Contacts between the two chains:
Residue Q1907 in the second protein contacts residue S232 in the first protein (closest heavy-atom distance 3.5 Å).
Residue K1093 in the second protein contacts residue Q190 in the first protein (closest heavy-atom distance 3.6 Å).
Residue L929 in the second protein is in contact with residue Y203 in the first protein (closest heavy-atom distance 2.7 Å).
Residue D1942 in the second protein is in contact with residue I229 in the first protein (closest heavy-atom distance 3.4 Å).
Residue H785 in the second protein contacts residue A179 in the first protein (closest heavy-atom distance 2.9 Å).
Residue E1478 in the second protein is in contact with residue L284 in the first protein (closest heavy-atom distance 3.4 Å).
Residue W799 in the second protein interacts with residue L181 in the first protein (closest heavy-atom distance 3.6 Å).
Residue I811 in the second protein contacts residue L159 in the first protein (closest heavy-atom distance 3.5 Å).
Residue E1915 in the second protein interacts with residue Q242 in the first protein (closest heavy-atom distance 3.0 Å).
Residue W1911 in the second protein interacts with residue Y233 in the first protein (closest heavy-atom distance 3.4 Å).
Residue D1094 in the second protein is in contact with residue Q190 in the first protein (closest heavy-atom distance 2.9 Å).
Residue V927 in the second protein contacts residue L204 in the first protein (closest heavy-atom distance 3.5 Å).
Residue K926 in the second protein is in contact with residue K205 in the first protein (closest heavy-atom distance 3.6 Å).
Residue M769 in the second protein contacts residue E167 in the first protein (closest heavy-atom distance 3.3 Å).
Residue P805 in the second protein is in contact with residue L178 in the first protein (closest heavy-atom distance 3.3 Å).
Residue V801 in the second protein contacts residue L181 in the first protein (closest heavy-atom distance 3.6 Å).
Residue R814 in the second protein contacts residue L162 in the first protein (closest heavy-atom distance 3.4 Å).
Residue V1946 in the second protein interacts with residue I229 in the first protein (closest heavy-atom distance 3.2 Å).
Residue C792 in the second protein interacts with residue N184 in the first protein (closest heavy-atom distance 3.2 Å).
Residue M770 in the second protein contacts residue L170 in the first protein (closest heavy-atom distance 3.5 Å).
Residue Q1471 in the second protein contacts residue D288 in the first protein (closest heavy-atom distance 3.4 Å).
Residue R1595 in the second protein contacts residue A200 in the first protein (closest heavy-atom distance 3.1 Å).
Residue W1484 in the second protein interacts with residue R255 in the first protein (closest heavy-atom distance 3.1 Å).
Residue E1478 in the second protein interacts with residue F257 in the first protein (closest heavy-atom distance 3.2 Å).
Residue R934 in the second protein contacts residue Y203 in the first protein (closest heavy-atom distance 3.2 Å).
Residue E1479 in the second protein interacts with residue E286 in the first protein (closest heavy-atom distance 3.6 Å).
Residue E1915 in the second protein interacts with residue T239 in the first protein (closest heavy-atom distance 3.2 Å).
Residue S761 in the second protein interacts with residue N156 in the first protein (closest heavy-atom distance 3.3 Å).
Residue V762 in the second protein is in contact with residue L159 in the first protein (closest heavy-atom distance 3.6 Å).
Residue D765 in the second protein interacts with residue T163 in the first protein (closest heavy-atom distance 3.4 Å).
Residue R1473 in the second protein contacts residue D288 in the first protein (closest heavy-atom distance 3.3 Å).
Residue K1903 in the second protein contacts residue D237 in the first protein (closest heavy-atom distance 2.8 Å).
Residue E788 in the second protein is in contact with residue K183 in the first protein (closest heavy-atom distance 3.0 Å).
Residue E1481 in the second protein contacts residue R255 in the first protein (closest heavy-atom distance 3.0 Å).
Residue H1947 in the second protein is in contact with residue Y233 in the first protein (closest heavy-atom distance 2.9 Å).
Residue L929 in the second protein is in contact with residue S202 in the first protein (closest heavy-atom distance 3.3 Å).
Residue F1587 in the second protein interacts with residue S202 in the first protein (closest heavy-atom distance 3.2 Å).
Residue A931 in the second protein interacts with residue A197 in the first protein (closest heavy-atom distance 3.5 Å).
Residue E788 in the second protein interacts with residue T182 in the first protein (closest heavy-atom distance 2.9 Å).
Residue V927 in the second protein contacts residue K205 in the first protein (closest heavy-atom distance 2.7 Å).
Residue Q1902 in the second protein contacts residue D237 in the first protein (closest heavy-atom distance 3.0 Å).
Residue D1094 in the second protein interacts with residue A185 in the first protein (closest heavy-atom distance 3.6 Å).
Residue K778 in the second protein contacts residue D175 in the first protein (closest heavy-atom distance 3.1 Å).
Residue Y923 in the second protein contacts residue N209 in the first protein (closest heavy-atom distance 3.6 Å).
Residue R928 in the second protein interacts with residue S202 in the first protein (closest heavy-atom distance 3.4 Å).
Residue H785 in the second protein is in contact with residue L181 in the first protein (closest heavy-atom distance 3.4 Å).
Residue M770 in the second protein is in contact with residue D175 in the first protein (closest heavy-atom distance 3.0 Å).
Residue M769 in the second protein contacts residue T163 in the first protein (closest heavy-atom distance 3.2 Å).
Residue E1478 in the second protein contacts residue R283 in the first protein (closest heavy-atom distance 3.5 Å).
Residue R1473 in the second protein interacts with residue E286 in the first protein (closest heavy-atom distance 3.6 Å).
Residue R791 in the second protein interacts with residue N187 in the first protein (closest heavy-atom distance 3.1 Å).
Residue E788 in the second protein is in contact with residue L181 in the first protein (closest heavy-atom distance 2.9 Å).
Residue R791 in the second protein contacts residue K183 in the first protein (closest heavy-atom distance 3.5 Å).
Residue P807 in the second protein interacts with residue R166 in the first protein (closest heavy-atom distance 3.4 Å).
Residue R928 in the second protein contacts residue Y203 in the first protein (closest heavy-atom distance 3.4 Å).
Residue W1911 in the second protein contacts residue I229 in the first protein (closest heavy-atom distance 3.5 Å).
Residue W1911 in the second protein is in contact with residue S232 in the first protein (closest heavy-atom distance 3.3 Å).
Residue L1908 in the second protein contacts residue A236 in the first protein (closest heavy-atom distance 3.4 Å).
Residue E1571 in the second protein interacts with residue E221 in the first protein (closest heavy-atom distance 3.6 Å).
Residue K1535 in the second protein contacts residue L215 in the first protein (closest heavy-atom distance 3.5 Å).

Sequence of the first protein:
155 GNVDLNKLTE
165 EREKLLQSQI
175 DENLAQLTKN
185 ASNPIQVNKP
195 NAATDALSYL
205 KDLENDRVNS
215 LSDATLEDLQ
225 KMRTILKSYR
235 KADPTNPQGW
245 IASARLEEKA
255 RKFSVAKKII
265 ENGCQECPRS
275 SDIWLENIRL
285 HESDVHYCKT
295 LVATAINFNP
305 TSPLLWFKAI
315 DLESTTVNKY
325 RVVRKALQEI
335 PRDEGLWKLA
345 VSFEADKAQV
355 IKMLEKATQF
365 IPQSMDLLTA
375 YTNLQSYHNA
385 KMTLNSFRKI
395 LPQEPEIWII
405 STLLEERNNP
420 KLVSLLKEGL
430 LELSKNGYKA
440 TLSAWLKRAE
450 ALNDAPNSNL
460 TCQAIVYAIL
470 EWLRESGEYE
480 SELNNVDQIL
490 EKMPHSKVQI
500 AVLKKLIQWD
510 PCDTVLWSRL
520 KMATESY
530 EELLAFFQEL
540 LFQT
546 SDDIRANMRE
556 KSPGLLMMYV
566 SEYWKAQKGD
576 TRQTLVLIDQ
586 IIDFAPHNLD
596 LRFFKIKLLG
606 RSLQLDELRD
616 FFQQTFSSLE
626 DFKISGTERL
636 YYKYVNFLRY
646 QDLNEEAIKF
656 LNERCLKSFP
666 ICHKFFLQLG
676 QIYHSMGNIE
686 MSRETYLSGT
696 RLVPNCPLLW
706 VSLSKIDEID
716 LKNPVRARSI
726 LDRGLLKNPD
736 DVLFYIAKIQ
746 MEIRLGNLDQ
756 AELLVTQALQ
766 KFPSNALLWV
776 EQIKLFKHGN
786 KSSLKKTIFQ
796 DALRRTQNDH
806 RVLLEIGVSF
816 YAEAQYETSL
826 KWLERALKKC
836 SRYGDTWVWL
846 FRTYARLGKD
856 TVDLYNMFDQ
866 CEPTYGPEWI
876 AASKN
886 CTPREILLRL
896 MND

This data describes a binding interaction between two proteins.

Sequence of the second protein:
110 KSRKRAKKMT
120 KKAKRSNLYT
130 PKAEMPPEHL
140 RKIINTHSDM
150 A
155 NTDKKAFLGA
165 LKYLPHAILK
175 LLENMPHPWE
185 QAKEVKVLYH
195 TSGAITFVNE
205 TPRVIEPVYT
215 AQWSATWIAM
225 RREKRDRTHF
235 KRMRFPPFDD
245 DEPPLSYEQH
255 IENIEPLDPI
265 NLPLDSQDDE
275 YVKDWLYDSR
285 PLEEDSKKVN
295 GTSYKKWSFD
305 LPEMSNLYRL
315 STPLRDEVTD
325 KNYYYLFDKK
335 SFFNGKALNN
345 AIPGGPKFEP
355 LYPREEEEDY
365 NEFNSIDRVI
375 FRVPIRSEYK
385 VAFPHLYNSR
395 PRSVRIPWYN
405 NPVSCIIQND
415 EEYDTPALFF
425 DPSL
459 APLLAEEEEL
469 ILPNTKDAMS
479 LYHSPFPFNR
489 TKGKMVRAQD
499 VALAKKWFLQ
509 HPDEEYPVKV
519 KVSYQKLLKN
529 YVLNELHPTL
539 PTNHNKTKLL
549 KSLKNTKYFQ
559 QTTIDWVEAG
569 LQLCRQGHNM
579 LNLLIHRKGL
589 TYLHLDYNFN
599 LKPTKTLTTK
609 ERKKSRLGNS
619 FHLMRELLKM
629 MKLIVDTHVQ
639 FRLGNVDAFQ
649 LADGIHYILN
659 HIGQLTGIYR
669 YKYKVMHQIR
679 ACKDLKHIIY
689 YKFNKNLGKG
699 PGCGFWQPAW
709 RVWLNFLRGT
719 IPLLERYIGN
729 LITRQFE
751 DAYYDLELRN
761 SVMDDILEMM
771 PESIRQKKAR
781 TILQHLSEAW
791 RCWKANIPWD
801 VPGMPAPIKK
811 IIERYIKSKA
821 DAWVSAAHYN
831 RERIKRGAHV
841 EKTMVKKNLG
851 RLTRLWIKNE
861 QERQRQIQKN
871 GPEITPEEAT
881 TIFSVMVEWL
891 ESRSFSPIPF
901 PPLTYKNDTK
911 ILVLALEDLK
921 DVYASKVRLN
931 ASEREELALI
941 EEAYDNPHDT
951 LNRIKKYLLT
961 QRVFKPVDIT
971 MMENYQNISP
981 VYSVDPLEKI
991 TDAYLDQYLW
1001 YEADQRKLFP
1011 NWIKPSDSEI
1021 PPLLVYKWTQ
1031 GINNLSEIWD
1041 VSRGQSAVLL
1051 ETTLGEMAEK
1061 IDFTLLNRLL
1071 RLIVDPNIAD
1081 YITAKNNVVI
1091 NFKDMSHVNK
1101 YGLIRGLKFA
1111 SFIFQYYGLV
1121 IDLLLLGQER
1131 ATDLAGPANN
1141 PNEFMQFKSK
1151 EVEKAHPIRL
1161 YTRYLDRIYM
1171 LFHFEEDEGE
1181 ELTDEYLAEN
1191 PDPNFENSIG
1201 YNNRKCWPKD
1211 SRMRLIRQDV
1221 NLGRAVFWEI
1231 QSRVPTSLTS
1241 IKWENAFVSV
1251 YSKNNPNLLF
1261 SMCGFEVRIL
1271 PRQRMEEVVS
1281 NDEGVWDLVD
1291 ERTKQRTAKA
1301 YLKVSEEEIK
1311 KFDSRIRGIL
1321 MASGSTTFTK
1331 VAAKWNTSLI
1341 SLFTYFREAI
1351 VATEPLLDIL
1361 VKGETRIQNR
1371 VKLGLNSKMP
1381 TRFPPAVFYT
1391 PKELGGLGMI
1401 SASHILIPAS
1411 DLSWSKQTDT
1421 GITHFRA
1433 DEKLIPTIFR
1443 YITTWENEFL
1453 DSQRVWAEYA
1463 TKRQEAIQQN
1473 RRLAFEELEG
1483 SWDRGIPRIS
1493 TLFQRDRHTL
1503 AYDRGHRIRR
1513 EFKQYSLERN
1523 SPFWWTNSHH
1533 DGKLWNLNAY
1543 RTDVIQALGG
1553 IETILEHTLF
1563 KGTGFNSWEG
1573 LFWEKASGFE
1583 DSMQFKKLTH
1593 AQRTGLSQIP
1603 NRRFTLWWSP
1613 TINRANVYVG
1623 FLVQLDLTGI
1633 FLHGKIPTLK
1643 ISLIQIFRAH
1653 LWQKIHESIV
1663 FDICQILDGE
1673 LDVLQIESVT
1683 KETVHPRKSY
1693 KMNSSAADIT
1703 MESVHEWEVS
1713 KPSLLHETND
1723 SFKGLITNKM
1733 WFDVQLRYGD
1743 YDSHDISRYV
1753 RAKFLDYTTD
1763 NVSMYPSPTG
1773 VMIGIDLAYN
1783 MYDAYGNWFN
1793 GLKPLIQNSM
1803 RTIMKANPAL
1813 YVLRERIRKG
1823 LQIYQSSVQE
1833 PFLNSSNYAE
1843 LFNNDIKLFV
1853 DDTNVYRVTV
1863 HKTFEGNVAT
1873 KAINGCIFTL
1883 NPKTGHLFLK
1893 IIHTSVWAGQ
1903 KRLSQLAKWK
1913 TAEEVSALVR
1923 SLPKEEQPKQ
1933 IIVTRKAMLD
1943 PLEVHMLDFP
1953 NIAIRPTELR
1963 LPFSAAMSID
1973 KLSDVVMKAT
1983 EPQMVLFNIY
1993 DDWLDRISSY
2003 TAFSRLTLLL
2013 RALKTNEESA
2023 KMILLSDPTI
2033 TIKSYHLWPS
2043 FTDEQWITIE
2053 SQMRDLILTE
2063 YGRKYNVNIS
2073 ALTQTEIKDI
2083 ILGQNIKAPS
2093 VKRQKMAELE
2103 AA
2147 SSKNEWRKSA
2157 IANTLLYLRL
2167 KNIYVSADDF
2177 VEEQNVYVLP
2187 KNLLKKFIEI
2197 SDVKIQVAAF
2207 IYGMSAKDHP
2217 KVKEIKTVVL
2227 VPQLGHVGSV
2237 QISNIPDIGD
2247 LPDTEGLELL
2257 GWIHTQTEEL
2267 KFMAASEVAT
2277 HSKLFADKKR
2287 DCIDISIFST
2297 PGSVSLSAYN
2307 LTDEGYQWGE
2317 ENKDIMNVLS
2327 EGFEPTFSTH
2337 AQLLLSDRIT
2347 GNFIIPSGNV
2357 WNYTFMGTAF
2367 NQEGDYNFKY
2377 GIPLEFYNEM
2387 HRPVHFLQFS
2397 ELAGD